Sequence of chain B:
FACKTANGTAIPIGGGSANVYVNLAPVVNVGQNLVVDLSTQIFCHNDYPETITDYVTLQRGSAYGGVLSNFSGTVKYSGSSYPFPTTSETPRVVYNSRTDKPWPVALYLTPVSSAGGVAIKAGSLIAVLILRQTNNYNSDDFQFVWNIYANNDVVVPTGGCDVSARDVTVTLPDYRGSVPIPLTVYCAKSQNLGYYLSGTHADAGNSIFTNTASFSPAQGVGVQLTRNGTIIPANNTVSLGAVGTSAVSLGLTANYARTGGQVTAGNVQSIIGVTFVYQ

Sequence of chain A:
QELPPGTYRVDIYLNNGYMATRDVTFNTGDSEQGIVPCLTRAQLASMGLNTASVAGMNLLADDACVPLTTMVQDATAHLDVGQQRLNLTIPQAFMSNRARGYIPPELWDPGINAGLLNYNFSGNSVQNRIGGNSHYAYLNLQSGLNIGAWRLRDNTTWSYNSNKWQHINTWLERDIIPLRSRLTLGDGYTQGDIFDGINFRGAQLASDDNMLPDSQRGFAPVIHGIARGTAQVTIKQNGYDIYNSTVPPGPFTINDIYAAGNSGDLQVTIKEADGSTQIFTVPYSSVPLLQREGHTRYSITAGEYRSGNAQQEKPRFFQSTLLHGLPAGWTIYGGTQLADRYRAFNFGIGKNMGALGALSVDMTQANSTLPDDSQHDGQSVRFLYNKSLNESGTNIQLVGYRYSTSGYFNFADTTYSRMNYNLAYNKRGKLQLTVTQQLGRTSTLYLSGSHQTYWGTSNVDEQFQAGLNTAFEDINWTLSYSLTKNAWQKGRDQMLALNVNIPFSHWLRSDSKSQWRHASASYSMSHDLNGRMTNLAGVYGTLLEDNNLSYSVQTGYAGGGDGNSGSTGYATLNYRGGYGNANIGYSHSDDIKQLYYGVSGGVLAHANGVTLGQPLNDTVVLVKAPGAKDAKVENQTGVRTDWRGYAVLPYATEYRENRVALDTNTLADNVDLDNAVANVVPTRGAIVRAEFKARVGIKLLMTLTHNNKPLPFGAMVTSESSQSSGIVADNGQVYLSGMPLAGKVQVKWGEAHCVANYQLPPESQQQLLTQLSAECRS

Contacts between the two chains:
Residue N554 in chain A is in contact with residue Y21 in chain B (closest heavy-atom distance 3.5 Å).
Residue N342 in chain A interacts with residue N136 in chain B (closest heavy-atom distance 3.0 Å).
Residue N277 in chain A interacts with residue T245 in chain B (closest heavy-atom distance 2.9 Å).
Residue Q607 in chain A contacts residue A6 in chain B (closest heavy-atom distance 3.3 Å).
Residue T531 in chain A contacts residue N19 in chain B (closest heavy-atom distance 3.2 Å).
Residue N627 in chain A is in contact with residue T40 in chain B (closest heavy-atom distance 3.6 Å).
Residue R629 in chain A interacts with residue D37 in chain B (closest heavy-atom distance 3.4 Å).
Residue Y704 in chain A contacts residue D37 in chain B (closest heavy-atom distance 3.4 Å).
Residue N554 in chain A contacts residue N151 in chain B (closest heavy-atom distance 2.8 Å).
Residue Q265 in chain A contacts residue S246 in chain B (closest heavy-atom distance 2.8 Å).
Residue N670 in chain A interacts with residue K76 in chain B (closest heavy-atom distance 3.5 Å).
Residue E707 in chain A is in contact with residue S81 in chain B (closest heavy-atom distance 2.5 Å).
Residue N149 in chain A interacts with residue T99 in chain B (closest heavy-atom distance 3.3 Å).
Residue Y704 in chain A is in contact with residue A106 in chain B (closest heavy-atom distance 3.4 Å).
Residue N552 in chain A contacts residue Y21 in chain B (closest heavy-atom distance 3.1 Å).
Residue A705 in chain A contacts residue K76 in chain B (closest heavy-atom distance 2.9 Å).
Residue N688 in chain A is in contact with residue Q32 in chain B (closest heavy-atom distance 3.4 Å).
Residue N232 in chain A contacts residue R92 in chain B (closest heavy-atom distance 3.3 Å).
Residue R712 in chain A is in contact with residue G31 in chain B (closest heavy-atom distance 3.4 Å).
Residue N529 in chain A is in contact with residue Y21 in chain B (closest heavy-atom distance 3.4 Å).
Residue N522 in chain A interacts with residue Y149 in chain B (closest heavy-atom distance 3.0 Å).
Residue N670 in chain A is in contact with residue G79 in chain B (closest heavy-atom distance 3.2 Å).
Residue Y593 in chain A is in contact with residue N151 in chain B (closest heavy-atom distance 2.9 Å).
Residue S296 in chain A contacts residue L68 in chain B (closest heavy-atom distance 3.2 Å).
Residue Q518 in chain A contacts residue S17 in chain B (closest heavy-atom distance 3.0 Å).
Residue D247 in chain A is in contact with residue S72 in chain B (closest heavy-atom distance 3.4 Å).
Residue G341 in chain A interacts with residue Y55 in chain B (closest heavy-atom distance 3.5 Å).
Residue Y163 in chain A is in contact with residue S97 in chain B (closest heavy-atom distance 3.2 Å).
Residue N243 in chain A is in contact with residue P83 in chain B (closest heavy-atom distance 3.2 Å).
Residue D671 in chain A contacts residue S81 in chain B (closest heavy-atom distance 3.4 Å).
Residue D671 in chain A is in contact with residue S80 in chain B (closest heavy-atom distance 3.4 Å).
Residue R737 in chain A is in contact with residue S81 in chain B (closest heavy-atom distance 2.9 Å).
Residue G341 in chain A is in contact with residue N136 in chain B (closest heavy-atom distance 3.0 Å).
Residue E707 in chain A contacts residue K76 in chain B (closest heavy-atom distance 3.3 Å).
Residue N688 in chain A contacts residue N33 in chain B (closest heavy-atom distance 3.5 Å).
Residue N529 in chain A contacts residue G123 in chain B (closest heavy-atom distance 2.8 Å).
Residue Y593 in chain A is in contact with residue Y21 in chain B (closest heavy-atom distance 3.3 Å).
Residue R712 in chain A contacts residue Q32 in chain B (closest heavy-atom distance 3.2 Å).
Residue Q108 in chain A interacts with residue P180 in chain B (closest heavy-atom distance 3.5 Å).
Residue Q689 in chain A is in contact with residue Y108 in chain B (closest heavy-atom distance 3.4 Å).
Residue T279 in chain A interacts with residue S246 in chain B (closest heavy-atom distance 3.5 Å).
Residue Y704 in chain A contacts residue Y108 in chain B (closest heavy-atom distance 3.4 Å).
Residue Y222 in chain A interacts with residue T90 in chain B (closest heavy-atom distance 3.1 Å).
Residue D671 in chain A is in contact with residue G79 in chain B (closest heavy-atom distance 3.0 Å).
Residue Q518 in chain A contacts residue G16 in chain B (closest heavy-atom distance 3.6 Å).
Residue Q224 in chain A interacts with residue S88 in chain B (closest heavy-atom distance 3.0 Å).
Residue Q224 in chain A is in contact with residue E89 in chain B (closest heavy-atom distance 2.9 Å).
Residue Q167 in chain A contacts residue S78 in chain B (closest heavy-atom distance 3.2 Å).
Residue D242 in chain A interacts with residue T87 in chain B (closest heavy-atom distance 2.8 Å).
Residue R250 in chain A is in contact with residue P83 in chain B (closest heavy-atom distance 3.5 Å).
Residue S605 in chain A is in contact with residue A6 in chain B (closest heavy-atom distance 2.8 Å).
Residue Q430 in chain A interacts with residue Y64 in chain B (closest heavy-atom distance 2.8 Å).
Residue Q607 in chain A contacts residue T5 in chain B (closest heavy-atom distance 3.5 Å).
Residue S577 in chain A contacts residue G8 in chain B (closest heavy-atom distance 3.0 Å).
Residue Y222 in chain A is in contact with residue P91 in chain B (closest heavy-atom distance 3.4 Å).
Residue S573 in chain A interacts with residue N151 in chain B (closest heavy-atom distance 3.5 Å).
Residue Y222 in chain A interacts with residue E89 in chain B (closest heavy-atom distance 2.3 Å).
Residue S575 in chain A is in contact with residue G8 in chain B (closest heavy-atom distance 3.5 Å).
Residue S340 in chain A is in contact with residue R92 in chain B (closest heavy-atom distance 2.7 Å).
Residue S340 in chain A interacts with residue Y55 in chain B (closest heavy-atom distance 3.4 Å).

These two protein chains interact to form a complex.